This data describes a binding interaction between two proteins.

Sequence of protein 1:
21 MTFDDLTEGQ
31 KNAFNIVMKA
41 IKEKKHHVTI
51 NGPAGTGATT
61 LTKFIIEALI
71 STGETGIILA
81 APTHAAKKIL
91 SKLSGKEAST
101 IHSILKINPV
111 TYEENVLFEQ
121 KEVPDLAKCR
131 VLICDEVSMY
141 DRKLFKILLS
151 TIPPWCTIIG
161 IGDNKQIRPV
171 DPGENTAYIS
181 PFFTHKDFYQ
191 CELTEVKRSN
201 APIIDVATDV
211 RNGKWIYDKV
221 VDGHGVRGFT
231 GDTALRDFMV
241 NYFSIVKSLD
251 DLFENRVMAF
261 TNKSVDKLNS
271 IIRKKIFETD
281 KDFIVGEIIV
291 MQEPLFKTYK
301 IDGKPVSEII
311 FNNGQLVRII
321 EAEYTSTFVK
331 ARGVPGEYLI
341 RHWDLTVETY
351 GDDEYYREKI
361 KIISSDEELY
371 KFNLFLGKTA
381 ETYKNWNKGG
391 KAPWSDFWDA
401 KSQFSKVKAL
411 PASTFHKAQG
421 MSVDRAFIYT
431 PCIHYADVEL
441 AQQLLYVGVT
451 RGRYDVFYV

Sequence of protein 2:
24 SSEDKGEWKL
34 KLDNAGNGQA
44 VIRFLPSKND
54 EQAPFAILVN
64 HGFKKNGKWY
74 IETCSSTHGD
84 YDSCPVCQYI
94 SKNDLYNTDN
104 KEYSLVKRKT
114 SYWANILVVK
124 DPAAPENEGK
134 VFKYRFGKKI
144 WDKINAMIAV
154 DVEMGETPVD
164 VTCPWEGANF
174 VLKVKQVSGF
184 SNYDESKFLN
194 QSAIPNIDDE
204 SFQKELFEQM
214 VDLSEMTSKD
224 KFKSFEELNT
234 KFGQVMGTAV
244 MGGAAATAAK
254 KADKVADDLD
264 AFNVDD

Residue-level contacts at the interface:
Residue H434 in protein 1 interacts with residue M239 in protein 2 (closest heavy-atom distance 3.8 Å).
Residue K274 in protein 1 interacts with residue D269 in protein 2 (closest heavy-atom distance 3.0 Å).
Residue H434 in protein 1 contacts residue A252 in protein 2 (closest heavy-atom distance 3.8 Å).
Residue Y429 in protein 1 is in contact with residue L262 in protein 2 (closest heavy-atom distance 4.2 Å).
Residue W215 in protein 1 interacts with residue K254 in protein 2 (closest heavy-atom distance 3.8 Å).
Residue R236 in protein 1 contacts residue F265 in protein 2 (closest heavy-atom distance 3.8 Å).
Residue A436 in protein 1 interacts with residue Q237 in protein 2 (closest heavy-atom distance 4.4 Å).
Residue I271 in protein 1 contacts residue D269 in protein 2 (closest heavy-atom distance 3.2 Å).
Residue H434 in protein 1 contacts residue T241 in protein 2 (closest heavy-atom distance 3.4 Å).
Residue Y435 in protein 1 is in contact with residue K71 in protein 2 (closest heavy-atom distance 4.7 Å).
Residue N175 in protein 1 is in contact with residue K71 in protein 2 (closest heavy-atom distance 4.6 Å).
Residue V438 in protein 1 contacts residue G236 in protein 2 (closest heavy-atom distance 2.9 Å).
Residue N175 in protein 1 is in contact with residue K234 in protein 2 (closest heavy-atom distance 4.1 Å).
Residue A436 in protein 1 contacts residue G236 in protein 2 (closest heavy-atom distance 4.0 Å).
Residue F243 in protein 1 contacts residue F265 in protein 2 (closest heavy-atom distance 3.9 Å).
Residue H434 in protein 1 contacts residue A251 in protein 2 (closest heavy-atom distance 4.3 Å).
Residue V438 in protein 1 is in contact with residue M239 in protein 2 (closest heavy-atom distance 3.8 Å).
Residue D232 in protein 1 contacts residue K257 in protein 2 (closest heavy-atom distance 3.5 Å).
Residue H434 in protein 1 is in contact with residue N69 in protein 2 (closest heavy-atom distance 2.8 Å).
Residue P431 in protein 1 is in contact with residue A255 in protein 2 (closest heavy-atom distance 4.1 Å).
Residue A436 in protein 1 interacts with residue G240 in protein 2 (closest heavy-atom distance 3.9 Å).
Residue K267 in protein 1 is in contact with residue L262 in protein 2 (closest heavy-atom distance 4.5 Å).
Residue L235 in protein 1 is in contact with residue V258 in protein 2 (closest heavy-atom distance 3.8 Å).
Residue H434 in protein 1 is in contact with residue V238 in protein 2 (closest heavy-atom distance 4.2 Å).
Residue W215 in protein 1 is in contact with residue A251 in protein 2 (closest heavy-atom distance 3.4 Å).
Residue P431 in protein 1 interacts with residue V258 in protein 2 (closest heavy-atom distance 3.5 Å).
Residue Y429 in protein 1 is in contact with residue A259 in protein 2 (closest heavy-atom distance 4.5 Å).
Residue L268 in protein 1 interacts with residue L262 in protein 2 (closest heavy-atom distance 4.6 Å).
Residue I271 in protein 1 interacts with residue N266 in protein 2 (closest heavy-atom distance 3.4 Å).
Residue Y435 in protein 1 contacts residue V238 in protein 2 (closest heavy-atom distance 4.7 Å).
Residue V438 in protein 1 interacts with residue Q237 in protein 2 (closest heavy-atom distance 4.4 Å).
Residue Y435 in protein 1 interacts with residue N69 in protein 2 (closest heavy-atom distance 3.3 Å).
Residue H434 in protein 1 is in contact with residue G240 in protein 2 (closest heavy-atom distance 3.5 Å).
Residue L235 in protein 1 is in contact with residue L262 in protein 2 (closest heavy-atom distance 4.0 Å).
Residue R236 in protein 1 interacts with residue D268 in protein 2 (closest heavy-atom distance 2.3 Å).
Residue D437 in protein 1 is in contact with residue G236 in protein 2 (closest heavy-atom distance 3.1 Å).
Residue V438 in protein 1 interacts with residue T241 in protein 2 (closest heavy-atom distance 4.6 Å).
Residue V438 in protein 1 interacts with residue G240 in protein 2 (closest heavy-atom distance 3.7 Å).
Residue H434 in protein 1 is in contact with residue A255 in protein 2 (closest heavy-atom distance 3.3 Å).
Residue Y429 in protein 1 is in contact with residue V258 in protein 2 (closest heavy-atom distance 3.5 Å).
Residue R236 in protein 1 interacts with residue D261 in protein 2 (closest heavy-atom distance 4.0 Å).
Residue L235 in protein 1 interacts with residue D261 in protein 2 (closest heavy-atom distance 3.4 Å).
Residue Y435 in protein 1 contacts residue Q237 in protein 2 (closest heavy-atom distance 4.5 Å).
Residue A436 in protein 1 interacts with residue M239 in protein 2 (closest heavy-atom distance 4.4 Å).
Residue D232 in protein 1 is in contact with residue D261 in protein 2 (closest heavy-atom distance 3.8 Å).
Residue Y435 in protein 1 is in contact with residue G70 in protein 2 (closest heavy-atom distance 4.7 Å).
Residue T233 in protein 1 interacts with residue D261 in protein 2 (closest heavy-atom distance 4.9 Å).
Residue S270 in protein 1 interacts with residue D269 in protein 2 (closest heavy-atom distance 4.0 Å).
Residue G231 in protein 1 contacts residue K257 in protein 2 (closest heavy-atom distance 3.2 Å).
Residue I271 in protein 1 contacts residue F265 in protein 2 (closest heavy-atom distance 3.8 Å).
Residue M239 in protein 1 contacts residue F265 in protein 2 (closest heavy-atom distance 3.6 Å).
Residue R168 in protein 1 is in contact with residue Q237 in protein 2 (closest heavy-atom distance 4.9 Å).
Residue K267 in protein 1 is in contact with residue N266 in protein 2 (closest heavy-atom distance 3.6 Å).
Residue R236 in protein 1 is in contact with residue A264 in protein 2 (closest heavy-atom distance 3.3 Å).
Residue W215 in protein 1 interacts with residue G246 in protein 2 (closest heavy-atom distance 3.5 Å).
Residue K267 in protein 1 is in contact with residue D263 in protein 2 (closest heavy-atom distance 5.0 Å).
Residue W215 in protein 1 contacts residue A248 in protein 2 (closest heavy-atom distance 3.7 Å).
Residue D437 in protein 1 interacts with residue Q237 in protein 2 (closest heavy-atom distance 3.4 Å).